Sequence of the first protein:
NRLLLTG

This data describes a binding interaction between two proteins.

Sequence of the second protein:
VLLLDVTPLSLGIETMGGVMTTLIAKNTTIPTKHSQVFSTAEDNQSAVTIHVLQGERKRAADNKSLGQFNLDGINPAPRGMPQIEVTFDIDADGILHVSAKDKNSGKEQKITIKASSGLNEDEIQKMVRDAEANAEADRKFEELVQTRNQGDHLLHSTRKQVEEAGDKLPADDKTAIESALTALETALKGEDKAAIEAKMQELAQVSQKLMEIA

Contacts between the two chains:
Residue M16 in the second protein contacts residue T6 in the first protein (closest heavy-atom distance 4.2 Å).
Residue I13 in the second protein interacts with residue L5 in the first protein (closest heavy-atom distance 3.8 Å).
Residue I50 in the second protein is in contact with residue L5 in the first protein (closest heavy-atom distance 3.8 Å).
Residue A47 in the second protein contacts residue T6 in the first protein (closest heavy-atom distance 4.4 Å).
Residue Q45 in the second protein contacts residue G7 in the first protein (closest heavy-atom distance 3.5 Å).
Residue A41 in the second protein interacts with residue T6 in the first protein (closest heavy-atom distance 3.8 Å).
Residue V48 in the second protein contacts residue L5 in the first protein (closest heavy-atom distance 3.9 Å).
Residue T40 in the second protein is in contact with residue L4 in the first protein (closest heavy-atom distance 3.5 Å).
Residue S39 in the second protein interacts with residue R2 in the first protein (closest heavy-atom distance 4.0 Å).
Residue V37 in the second protein interacts with residue R2 in the first protein (closest heavy-atom distance 3.1 Å).
Residue F38 in the second protein contacts residue R2 in the first protein (closest heavy-atom distance 3.9 Å).
Residue N70 in the second protein interacts with residue G7 in the first protein (closest heavy-atom distance 4.7 Å).
Residue V37 in the second protein interacts with residue L3 in the first protein (closest heavy-atom distance 4.8 Å).
Residue E14 in the second protein contacts residue L4 in the first protein (closest heavy-atom distance 4.9 Å).
Residue Q45 in the second protein interacts with residue L5 in the first protein (closest heavy-atom distance 3.0 Å).
Residue T21 in the second protein is in contact with residue L3 in the first protein (closest heavy-atom distance 4.2 Å).
Residue G80 in the second protein is in contact with residue L4 in the first protein (closest heavy-atom distance 4.6 Å).
Residue I84 in the second protein contacts residue L5 in the first protein (closest heavy-atom distance 4.5 Å).
Residue T40 in the second protein contacts residue L5 in the first protein (closest heavy-atom distance 3.7 Å).
Residue R79 in the second protein contacts residue L4 in the first protein (closest heavy-atom distance 4.4 Å).
Residue T49 in the second protein interacts with residue G7 in the first protein (closest heavy-atom distance 2.9 Å).
Residue F38 in the second protein contacts residue L4 in the first protein (closest heavy-atom distance 4.5 Å).
Residue A41 in the second protein contacts residue L5 in the first protein (closest heavy-atom distance 3.0 Å).
Residue H153 in the second protein is in contact with residue L4 in the first protein (closest heavy-atom distance 3.4 Å).
Residue F38 in the second protein contacts residue L3 in the first protein (closest heavy-atom distance 3.4 Å).
Residue T49 in the second protein interacts with residue T6 in the first protein (closest heavy-atom distance 3.0 Å).
Residue T15 in the second protein contacts residue L4 in the first protein (closest heavy-atom distance 3.3 Å).
Residue A47 in the second protein is in contact with residue G7 in the first protein (closest heavy-atom distance 3.3 Å).
Residue S39 in the second protein interacts with residue L3 in the first protein (closest heavy-atom distance 3.0 Å).
Residue S39 in the second protein contacts residue L5 in the first protein (closest heavy-atom distance 2.9 Å).
Residue F38 in the second protein contacts residue L5 in the first protein (closest heavy-atom distance 3.6 Å).
Residue T49 in the second protein interacts with residue L5 in the first protein (closest heavy-atom distance 4.5 Å).
Residue A41 in the second protein contacts residue L4 in the first protein (closest heavy-atom distance 3.7 Å).
Residue V48 in the second protein interacts with residue T6 in the first protein (closest heavy-atom distance 3.4 Å).
Residue E14 in the second protein interacts with residue L5 in the first protein (closest heavy-atom distance 3.4 Å).
Residue T15 in the second protein contacts residue L3 in the first protein (closest heavy-atom distance 4.3 Å).
Residue M16 in the second protein contacts residue L4 in the first protein (closest heavy-atom distance 2.9 Å).
Residue V86 in the second protein interacts with residue L5 in the first protein (closest heavy-atom distance 4.8 Å).
Residue S39 in the second protein is in contact with residue L4 in the first protein (closest heavy-atom distance 3.3 Å).
Residue T15 in the second protein interacts with residue L5 in the first protein (closest heavy-atom distance 4.0 Å).
Residue V48 in the second protein interacts with residue G7 in the first protein (closest heavy-atom distance 3.8 Å).
Residue M16 in the second protein is in contact with residue L5 in the first protein (closest heavy-atom distance 4.7 Å).
Residue Q36 in the second protein is in contact with residue L3 in the first protein (closest heavy-atom distance 4.0 Å).
Residue Q45 in the second protein interacts with residue T6 in the first protein (closest heavy-atom distance 3.5 Å).